Residue-level contacts at the interface:
Residue S72 in chain B is in contact with residue S287 in chain A (closest heavy-atom distance 4.2 Å).
Residue E71 in chain B interacts with residue A283 in chain A (closest heavy-atom distance 3.9 Å).
Residue T284 in chain B contacts residue V288 in chain A (closest heavy-atom distance 4.7 Å).
Residue I276 in chain B contacts residue W66 in chain A (closest heavy-atom distance 4.6 Å).
Residue A283 in chain B interacts with residue S72 in chain A (closest heavy-atom distance 3.7 Å).
Residue M73 in chain B interacts with residue A280 in chain A (closest heavy-atom distance 3.0 Å).
Residue T284 in chain B interacts with residue L299 in chain A (closest heavy-atom distance 4.2 Å).
Residue E74 in chain B is in contact with residue S302 in chain A (closest heavy-atom distance 3.0 Å).
Residue W66 in chain B is in contact with residue A280 in chain A (closest heavy-atom distance 3.4 Å).
Residue T284 in chain B contacts residue M73 in chain A (closest heavy-atom distance 3.7 Å).
Residue G291 in chain B interacts with residue R281 in chain A (closest heavy-atom distance 3.9 Å).
Residue E71 in chain B contacts residue N286 in chain A (closest heavy-atom distance 3.7 Å).
Residue E74 in chain B is in contact with residue S287 in chain A (closest heavy-atom distance 4.0 Å).
Residue V277 in chain B interacts with residue L297 in chain A (closest heavy-atom distance 3.7 Å).
Residue L290 in chain B is in contact with residue T284 in chain A (closest heavy-atom distance 3.6 Å).
Residue W66 in chain B interacts with residue A279 in chain A (closest heavy-atom distance 3.4 Å).
Residue A280 in chain B interacts with residue L297 in chain A (closest heavy-atom distance 4.2 Å).
Residue V277 in chain B contacts residue M292 in chain A (closest heavy-atom distance 3.6 Å).
Residue S287 in chain B is in contact with residue M73 in chain A (closest heavy-atom distance 3.2 Å).
Residue M292 in chain B interacts with residue V277 in chain A (closest heavy-atom distance 3.6 Å).
Residue E74 in chain B is in contact with residue S301 in chain A (closest heavy-atom distance 4.6 Å).
Residue L299 in chain B contacts residue T284 in chain A (closest heavy-atom distance 4.2 Å).
Residue A280 in chain B interacts with residue M73 in chain A (closest heavy-atom distance 3.0 Å).
Residue M73 in chain B is in contact with residue T284 in chain A (closest heavy-atom distance 3.7 Å).
Residue S302 in chain B interacts with residue T75 in chain A (closest heavy-atom distance 3.8 Å).
Residue R281 in chain B is in contact with residue L290 in chain A (closest heavy-atom distance 2.4 Å).
Residue L290 in chain B is in contact with residue A280 in chain A (closest heavy-atom distance 3.6 Å).
Residue N286 in chain B is in contact with residue E71 in chain A (closest heavy-atom distance 3.7 Å).
Residue L297 in chain B interacts with residue A280 in chain A (closest heavy-atom distance 4.2 Å).
Residue M73 in chain B contacts residue S302 in chain A (closest heavy-atom distance 4.0 Å).
Residue A283 in chain B contacts residue M73 in chain A (closest heavy-atom distance 3.6 Å).
Residue S301 in chain B contacts residue E74 in chain A (closest heavy-atom distance 4.6 Å).
Residue S287 in chain B interacts with residue E74 in chain A (closest heavy-atom distance 4.0 Å).
Residue S72 in chain B is in contact with residue A283 in chain A (closest heavy-atom distance 3.7 Å).
Residue V277 in chain B is in contact with residue L290 in chain A (closest heavy-atom distance 4.7 Å).
Residue W66 in chain B contacts residue A283 in chain A (closest heavy-atom distance 3.7 Å).
Residue S302 in chain B interacts with residue E74 in chain A (closest heavy-atom distance 3.0 Å).
Residue A283 in chain B interacts with residue E71 in chain A (closest heavy-atom distance 3.9 Å).
Residue W66 in chain B contacts residue I276 in chain A (closest heavy-atom distance 4.6 Å).
Residue L297 in chain B contacts residue V277 in chain A (closest heavy-atom distance 3.7 Å).
Residue A283 in chain B interacts with residue W66 in chain A (closest heavy-atom distance 3.7 Å).
Residue V288 in chain B is in contact with residue T284 in chain A (closest heavy-atom distance 4.7 Å).
Residue L290 in chain B interacts with residue V277 in chain A (closest heavy-atom distance 4.7 Å).
Residue T284 in chain B is in contact with residue L290 in chain A (closest heavy-atom distance 3.6 Å).
Residue S287 in chain B contacts residue S72 in chain A (closest heavy-atom distance 4.2 Å).
Residue F64 in chain B is in contact with residue S302 in chain A (closest heavy-atom distance 4.7 Å).
Residue I56 in chain B contacts residue A280 in chain A (closest heavy-atom distance 4.4 Å).
Residue A279 in chain B is in contact with residue W66 in chain A (closest heavy-atom distance 3.4 Å).
Residue A280 in chain B is in contact with residue L290 in chain A (closest heavy-atom distance 3.6 Å).
Residue S302 in chain B interacts with residue M73 in chain A (closest heavy-atom distance 4.0 Å).
Residue S302 in chain B contacts residue F64 in chain A (closest heavy-atom distance 4.7 Å).
Residue R281 in chain B contacts residue Y289 in chain A (closest heavy-atom distance 3.6 Å).
Residue T75 in chain B interacts with residue S302 in chain A (closest heavy-atom distance 3.8 Å).
Residue A280 in chain B is in contact with residue I56 in chain A (closest heavy-atom distance 4.4 Å).
Residue L290 in chain B interacts with residue R281 in chain A (closest heavy-atom distance 2.4 Å).
Residue M73 in chain B is in contact with residue A283 in chain A (closest heavy-atom distance 3.6 Å).
Residue M73 in chain B interacts with residue S287 in chain A (closest heavy-atom distance 3.2 Å).
Residue R281 in chain B contacts residue G291 in chain A (closest heavy-atom distance 3.9 Å).
Residue Y289 in chain B contacts residue R281 in chain A (closest heavy-atom distance 3.6 Å).
Residue A280 in chain B contacts residue W66 in chain A (closest heavy-atom distance 3.4 Å).

Sequence of chain A:
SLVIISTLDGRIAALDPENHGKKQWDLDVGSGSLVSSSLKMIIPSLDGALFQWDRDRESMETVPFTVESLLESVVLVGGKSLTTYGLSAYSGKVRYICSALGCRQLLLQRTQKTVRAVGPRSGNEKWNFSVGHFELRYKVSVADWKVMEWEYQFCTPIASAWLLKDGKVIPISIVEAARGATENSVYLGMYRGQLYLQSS

This data describes a binding interaction between two proteins.

Sequence of chain B:
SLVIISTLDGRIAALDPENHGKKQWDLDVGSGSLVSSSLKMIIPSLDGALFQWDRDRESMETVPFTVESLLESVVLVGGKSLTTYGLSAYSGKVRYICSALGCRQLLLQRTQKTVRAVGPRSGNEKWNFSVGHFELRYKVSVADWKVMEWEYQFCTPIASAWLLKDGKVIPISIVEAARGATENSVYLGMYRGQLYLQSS